This data describes a binding interaction between two proteins.

Sequence of the second protein:
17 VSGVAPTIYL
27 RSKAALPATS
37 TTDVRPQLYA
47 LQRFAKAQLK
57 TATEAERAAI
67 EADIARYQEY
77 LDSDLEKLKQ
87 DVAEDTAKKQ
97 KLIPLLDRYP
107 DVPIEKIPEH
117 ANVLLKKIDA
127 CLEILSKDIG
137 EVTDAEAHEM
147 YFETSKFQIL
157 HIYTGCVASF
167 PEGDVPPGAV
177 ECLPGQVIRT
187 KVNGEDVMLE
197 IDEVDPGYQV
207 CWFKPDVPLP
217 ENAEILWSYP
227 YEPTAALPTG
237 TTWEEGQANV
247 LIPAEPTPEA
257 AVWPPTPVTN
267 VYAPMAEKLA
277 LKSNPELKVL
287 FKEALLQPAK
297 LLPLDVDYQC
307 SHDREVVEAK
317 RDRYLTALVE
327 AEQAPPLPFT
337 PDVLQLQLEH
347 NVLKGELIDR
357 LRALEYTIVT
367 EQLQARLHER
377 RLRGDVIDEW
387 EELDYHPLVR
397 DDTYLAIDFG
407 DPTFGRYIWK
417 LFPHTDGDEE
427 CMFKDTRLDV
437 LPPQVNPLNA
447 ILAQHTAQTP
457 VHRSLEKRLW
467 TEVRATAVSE

Contacts between the two chains:
Residue Y400 in the second protein interacts with residue W6 in the first protein (closest heavy-atom distance 4.4 Å).
Residue D404 in the second protein is in contact with residue N5 in the first protein (closest heavy-atom distance 2.9 Å).
Residue W386 in the second protein contacts residue W6 in the first protein (closest heavy-atom distance 4.0 Å).
Residue L401 in the second protein interacts with residue V2 in the first protein (closest heavy-atom distance 4.1 Å).
Residue L401 in the second protein contacts residue T4 in the first protein (closest heavy-atom distance 4.5 Å).
Residue G406 in the second protein contacts residue K17 in the first protein (closest heavy-atom distance 4.8 Å).
Residue L401 in the second protein contacts residue Y3 in the first protein (closest heavy-atom distance 4.2 Å).
Residue Y400 in the second protein interacts with residue T4 in the first protein (closest heavy-atom distance 4.0 Å).
Residue D404 in the second protein interacts with residue Y3 in the first protein (closest heavy-atom distance 4.7 Å).
Residue D397 in the second protein contacts residue V2 in the first protein (closest heavy-atom distance 3.2 Å).
Residue D404 in the second protein contacts residue L13 in the first protein (closest heavy-atom distance 3.5 Å).
Residue I403 in the second protein contacts residue W6 in the first protein (closest heavy-atom distance 3.7 Å).
Residue D404 in the second protein contacts residue W6 in the first protein (closest heavy-atom distance 3.8 Å).
Residue D404 in the second protein contacts residue T4 in the first protein (closest heavy-atom distance 3.3 Å).
Residue F405 in the second protein is in contact with residue K17 in the first protein (closest heavy-atom distance 3.5 Å).
Residue D404 in the second protein contacts residue K17 in the first protein (closest heavy-atom distance 2.5 Å).
Residue F405 in the second protein contacts residue W19 in the first protein (closest heavy-atom distance 5.0 Å).

Sequence of the first protein:
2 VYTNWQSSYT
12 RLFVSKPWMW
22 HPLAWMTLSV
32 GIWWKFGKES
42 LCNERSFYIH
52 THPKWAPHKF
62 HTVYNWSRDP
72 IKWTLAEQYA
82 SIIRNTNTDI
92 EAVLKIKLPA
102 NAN